Sequence of protein 1:
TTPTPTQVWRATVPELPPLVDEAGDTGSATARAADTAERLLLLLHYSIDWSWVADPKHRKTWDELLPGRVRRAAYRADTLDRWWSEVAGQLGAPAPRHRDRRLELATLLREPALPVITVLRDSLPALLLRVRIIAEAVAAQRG

The following describes two proteins that form a bound complex.

Contacts between the two chains:
Residue I52 in protein 2 contacts residue R80 in protein 1 (closest heavy-atom distance 4.6 Å).
Residue F47 in protein 2 is in contact with residue A92 in protein 1 (closest heavy-atom distance 3.5 Å).
Residue Q61 in protein 2 interacts with residue R80 in protein 1 (closest heavy-atom distance 3.8 Å).
Residue E50 in protein 2 interacts with residue R80 in protein 1 (closest heavy-atom distance 4.4 Å).
Residue F47 in protein 2 contacts residue W88 in protein 1 (closest heavy-atom distance 3.8 Å).

Sequence of protein 2:
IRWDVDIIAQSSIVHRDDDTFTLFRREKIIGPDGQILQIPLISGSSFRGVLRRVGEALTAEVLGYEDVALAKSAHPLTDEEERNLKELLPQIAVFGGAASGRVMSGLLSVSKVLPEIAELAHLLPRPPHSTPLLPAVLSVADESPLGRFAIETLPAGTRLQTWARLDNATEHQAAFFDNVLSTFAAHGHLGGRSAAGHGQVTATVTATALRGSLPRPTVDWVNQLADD